This data describes a binding interaction between two proteins.

Sequence of protein 1:
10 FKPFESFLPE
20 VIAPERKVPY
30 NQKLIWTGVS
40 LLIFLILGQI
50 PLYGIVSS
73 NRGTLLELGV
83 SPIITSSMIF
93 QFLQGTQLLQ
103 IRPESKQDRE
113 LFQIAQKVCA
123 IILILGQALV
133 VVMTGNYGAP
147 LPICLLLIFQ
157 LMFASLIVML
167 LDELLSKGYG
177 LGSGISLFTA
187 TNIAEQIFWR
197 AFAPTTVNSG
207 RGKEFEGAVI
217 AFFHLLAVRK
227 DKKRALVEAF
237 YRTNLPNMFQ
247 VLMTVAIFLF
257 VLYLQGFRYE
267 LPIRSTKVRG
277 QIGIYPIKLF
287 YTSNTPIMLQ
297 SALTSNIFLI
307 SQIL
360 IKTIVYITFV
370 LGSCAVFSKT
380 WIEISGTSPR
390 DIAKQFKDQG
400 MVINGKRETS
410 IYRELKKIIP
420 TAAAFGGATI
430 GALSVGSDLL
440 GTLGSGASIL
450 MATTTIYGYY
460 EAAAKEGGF

Residue-level contacts at the interface:
Residue L170 in protein 1 contacts residue V57 in protein 2 (closest heavy-atom distance 3.9 Å).
Residue L46 in protein 1 is in contact with residue I65 in protein 2 (closest heavy-atom distance 3.7 Å).
Residue I49 in protein 1 interacts with residue V69 in protein 2 (closest heavy-atom distance 3.7 Å).
Residue Q156 in protein 1 interacts with residue V68 in protein 2 (closest heavy-atom distance 3.3 Å).
Residue P18 in protein 1 contacts residue V52 in protein 2 (closest heavy-atom distance 4.8 Å).
Residue V20 in protein 1 interacts with residue P54 in protein 2 (closest heavy-atom distance 4.7 Å).
Residue L170 in protein 1 is in contact with residue P54 in protein 2 (closest heavy-atom distance 3.8 Å).
Residue Y52 in protein 1 is in contact with residue L71 in protein 2 (closest heavy-atom distance 3.5 Å).
Residue L46 in protein 1 is in contact with residue F64 in protein 2 (closest heavy-atom distance 3.6 Å).
Residue V20 in protein 1 interacts with residue D53 in protein 2 (closest heavy-atom distance 5.0 Å).
Residue P50 in protein 1 contacts residue V68 in protein 2 (closest heavy-atom distance 3.8 Å).
Residue W35 in protein 1 is in contact with residue L55 in protein 2 (closest heavy-atom distance 4.1 Å).
Residue I163 in protein 1 contacts residue V57 in protein 2 (closest heavy-atom distance 4.3 Å).
Residue L166 in protein 1 interacts with residue V57 in protein 2 (closest heavy-atom distance 3.7 Å).
Residue Y52 in protein 1 contacts residue S75 in protein 2 (closest heavy-atom distance 3.7 Å).
Residue A160 in protein 1 contacts residue F64 in protein 2 (closest heavy-atom distance 4.0 Å).
Residue Y52 in protein 1 contacts residue H72 in protein 2 (closest heavy-atom distance 3.4 Å).
Residue I42 in protein 1 contacts residue I65 in protein 2 (closest heavy-atom distance 4.5 Å).
Residue I49 in protein 1 is in contact with residue V68 in protein 2 (closest heavy-atom distance 3.9 Å).
Residue V20 in protein 1 interacts with residue V52 in protein 2 (closest heavy-atom distance 3.3 Å).
Residue I21 in protein 1 contacts residue V52 in protein 2 (closest heavy-atom distance 3.7 Å).
Residue I163 in protein 1 is in contact with residue A61 in protein 2 (closest heavy-atom distance 3.7 Å).
Residue L77 in protein 1 is in contact with residue V68 in protein 2 (closest heavy-atom distance 4.2 Å).
Residue L152 in protein 1 contacts residue L71 in protein 2 (closest heavy-atom distance 3.8 Å).
Residue I21 in protein 1 interacts with residue P54 in protein 2 (closest heavy-atom distance 5.0 Å).
Residue E19 in protein 1 is in contact with residue V52 in protein 2 (closest heavy-atom distance 3.5 Å).
Residue I21 in protein 1 is in contact with residue D53 in protein 2 (closest heavy-atom distance 4.7 Å).
Residue W35 in protein 1 is in contact with residue L58 in protein 2 (closest heavy-atom distance 4.9 Å).
Residue F159 in protein 1 contacts residue F64 in protein 2 (closest heavy-atom distance 3.5 Å).
Residue L167 in protein 1 is in contact with residue V57 in protein 2 (closest heavy-atom distance 4.7 Å).
Residue E19 in protein 1 is in contact with residue R51 in protein 2 (closest heavy-atom distance 2.4 Å).
Residue Q156 in protein 1 contacts residue F64 in protein 2 (closest heavy-atom distance 3.2 Å).
Residue L51 in protein 1 is in contact with residue H72 in protein 2 (closest heavy-atom distance 2.5 Å).
Residue W35 in protein 1 contacts residue P54 in protein 2 (closest heavy-atom distance 3.6 Å).
Residue I42 in protein 1 contacts residue L58 in protein 2 (closest heavy-atom distance 3.7 Å).
Residue Y175 in protein 1 is in contact with residue P54 in protein 2 (closest heavy-atom distance 3.5 Å).
Residue I163 in protein 1 contacts residue F64 in protein 2 (closest heavy-atom distance 4.8 Å).
Residue L77 in protein 1 is in contact with residue F64 in protein 2 (closest heavy-atom distance 4.4 Å).
Residue I21 in protein 1 is in contact with residue R51 in protein 2 (closest heavy-atom distance 3.4 Å).
Residue I49 in protein 1 is in contact with residue I65 in protein 2 (closest heavy-atom distance 3.9 Å).
Residue I42 in protein 1 contacts residue A61 in protein 2 (closest heavy-atom distance 3.7 Å).
Residue V38 in protein 1 contacts residue L58 in protein 2 (closest heavy-atom distance 3.8 Å).
Residue F159 in protein 1 is in contact with residue L60 in protein 2 (closest heavy-atom distance 3.7 Å).
Residue I42 in protein 1 is in contact with residue V62 in protein 2 (closest heavy-atom distance 3.9 Å).
Residue P18 in protein 1 interacts with residue R51 in protein 2 (closest heavy-atom distance 4.6 Å).
Residue I45 in protein 1 is in contact with residue I65 in protein 2 (closest heavy-atom distance 3.7 Å).
Residue V20 in protein 1 is in contact with residue R51 in protein 2 (closest heavy-atom distance 4.0 Å).
Residue L17 in protein 1 is in contact with residue R51 in protein 2 (closest heavy-atom distance 4.5 Å).
Residue I163 in protein 1 interacts with residue L60 in protein 2 (closest heavy-atom distance 3.8 Å).
Residue P50 in protein 1 is in contact with residue H72 in protein 2 (closest heavy-atom distance 3.5 Å).

Sequence of protein 2:
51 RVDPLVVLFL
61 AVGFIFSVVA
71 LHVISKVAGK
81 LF